Interface contacts:
Residue T613 in protein 2 interacts with residue G587 in protein 1 (closest heavy-atom distance 3.1 Å).
Residue K476 in protein 2 interacts with residue A708 in protein 1 (closest heavy-atom distance 3.3 Å).
Residue I381 in protein 2 interacts with residue A601 in protein 1 (closest heavy-atom distance 3.5 Å).
Residue P577 in protein 2 interacts with residue R588 in protein 1 (closest heavy-atom distance 3.9 Å).
Residue Q365 in protein 2 is in contact with residue M645 in protein 1 (closest heavy-atom distance 3.6 Å).
Residue N576 in protein 2 is in contact with residue Y863 in protein 1 (closest heavy-atom distance 3.4 Å).
Residue A601 in protein 2 interacts with residue A615 in protein 1 (closest heavy-atom distance 3.5 Å).
Residue G586 in protein 2 is in contact with residue L612 in protein 1 (closest heavy-atom distance 3.8 Å).
Residue G402 in protein 2 is in contact with residue N639 in protein 1 (closest heavy-atom distance 3.1 Å).
Residue N372 in protein 2 is in contact with residue S662 in protein 1 (closest heavy-atom distance 3.4 Å).
Residue L382 in protein 2 is in contact with residue A601 in protein 1 (closest heavy-atom distance 3.7 Å).
Residue L612 in protein 2 is in contact with residue T584 in protein 1 (closest heavy-atom distance 3.5 Å).
Residue N383 in protein 2 contacts residue T634 in protein 1 (closest heavy-atom distance 3.0 Å).
Residue Q579 in protein 2 interacts with residue Q589 in protein 1 (closest heavy-atom distance 2.9 Å).
Residue I381 in protein 2 contacts residue D602 in protein 1 (closest heavy-atom distance 3.4 Å).
Residue F400 in protein 2 is in contact with residue T637 in protein 1 (closest heavy-atom distance 3.9 Å).
Residue N576 in protein 2 interacts with residue R588 in protein 1 (closest heavy-atom distance 3.7 Å).
Residue N384 in protein 2 interacts with residue N865 in protein 1 (closest heavy-atom distance 3.6 Å).
Residue Q579 in protein 2 interacts with residue G587 in protein 1 (closest heavy-atom distance 3.6 Å).
Residue N380 in protein 2 is in contact with residue G603 in protein 1 (closest heavy-atom distance 3.9 Å).
Residue Q599 in protein 2 is in contact with residue N576 in protein 1 (closest heavy-atom distance 3.8 Å).
Residue T582 in protein 2 contacts residue T582 in protein 1 (closest heavy-atom distance 3.4 Å).
Residue N380 in protein 2 is in contact with residue Y605 in protein 1 (closest heavy-atom distance 2.6 Å).
Residue S405 in protein 2 interacts with residue N641 in protein 1 (closest heavy-atom distance 3.4 Å).
Residue Q375 in protein 2 is in contact with residue R553 in protein 1 (closest heavy-atom distance 3.6 Å).
Residue K476 in protein 2 is in contact with residue K707 in protein 1 (closest heavy-atom distance 3.2 Å).
Residue Q579 in protein 2 is in contact with residue R588 in protein 1 (closest heavy-atom distance 3.6 Å).
Residue N576 in protein 2 contacts residue G587 in protein 1 (closest heavy-atom distance 3.5 Å).
Residue G586 in protein 2 contacts residue T613 in protein 1 (closest heavy-atom distance 2.4 Å).
Residue Q375 in protein 2 contacts residue Y630 in protein 1 (closest heavy-atom distance 3.4 Å).
Residue T613 in protein 2 is in contact with residue G586 in protein 1 (closest heavy-atom distance 2.9 Å).
Residue N576 in protein 2 is in contact with residue Q599 in protein 1 (closest heavy-atom distance 3.4 Å).
Residue Q375 in protein 2 is in contact with residue G665 in protein 1 (closest heavy-atom distance 3.2 Å).
Residue G587 in protein 2 is in contact with residue Q579 in protein 1 (closest heavy-atom distance 3.5 Å).
Residue Q589 in protein 2 interacts with residue Q579 in protein 1 (closest heavy-atom distance 2.8 Å).
Residue G587 in protein 2 interacts with residue N576 in protein 1 (closest heavy-atom distance 3.4 Å).
Residue T478 in protein 2 is in contact with residue A708 in protein 1 (closest heavy-atom distance 3.9 Å).
Residue F400 in protein 2 contacts residue S662 in protein 1 (closest heavy-atom distance 3.9 Å).
Residue P577 in protein 2 contacts residue Y863 in protein 1 (closest heavy-atom distance 3.7 Å).
Residue G373 in protein 2 is in contact with residue G664 in protein 1 (closest heavy-atom distance 3.4 Å).
Residue T582 in protein 2 interacts with residue Q589 in protein 1 (closest heavy-atom distance 3.9 Å).
Residue A615 in protein 2 contacts residue A601 in protein 1 (closest heavy-atom distance 3.8 Å).
Residue V475 in protein 2 contacts residue S710 in protein 1 (closest heavy-atom distance 3.7 Å).
Residue R588 in protein 2 interacts with residue L612 in protein 1 (closest heavy-atom distance 3.9 Å).
Residue V475 in protein 2 is in contact with residue D709 in protein 1 (closest heavy-atom distance 3.8 Å).
Residue L382 in protein 2 contacts residue Y863 in protein 1 (closest heavy-atom distance 3.2 Å).
Residue R588 in protein 2 interacts with residue P577 in protein 1 (closest heavy-atom distance 3.9 Å).
Residue G587 in protein 2 contacts residue L612 in protein 1 (closest heavy-atom distance 3.4 Å).
Residue G587 in protein 2 interacts with residue T613 in protein 1 (closest heavy-atom distance 3.5 Å).
Residue Q375 in protein 2 contacts residue G664 in protein 1 (closest heavy-atom distance 3.7 Å).
Residue K476 in protein 2 is in contact with residue D704 in protein 1 (closest heavy-atom distance 3.6 Å).
Residue R588 in protein 2 contacts residue N576 in protein 1 (closest heavy-atom distance 3.8 Å).
Residue V475 in protein 2 contacts residue A708 in protein 1 (closest heavy-atom distance 3.4 Å).
Residue N384 in protein 2 contacts residue Y863 in protein 1 (closest heavy-atom distance 3.2 Å).
Residue S479 in protein 2 is in contact with residue D660 in protein 1 (closest heavy-atom distance 3.7 Å).
Residue N380 in protein 2 is in contact with residue D602 in protein 1 (closest heavy-atom distance 3.4 Å).
Residue R588 in protein 2 contacts residue Q579 in protein 1 (closest heavy-atom distance 3.1 Å).
Residue T478 in protein 2 interacts with residue S662 in protein 1 (closest heavy-atom distance 3.5 Å).
Residue A477 in protein 2 interacts with residue A708 in protein 1 (closest heavy-atom distance 3.6 Å).
Residue N384 in protein 2 is in contact with residue V864 in protein 1 (closest heavy-atom distance 3.6 Å).

The following describes two proteins that form a bound complex.

Sequence of protein 2:
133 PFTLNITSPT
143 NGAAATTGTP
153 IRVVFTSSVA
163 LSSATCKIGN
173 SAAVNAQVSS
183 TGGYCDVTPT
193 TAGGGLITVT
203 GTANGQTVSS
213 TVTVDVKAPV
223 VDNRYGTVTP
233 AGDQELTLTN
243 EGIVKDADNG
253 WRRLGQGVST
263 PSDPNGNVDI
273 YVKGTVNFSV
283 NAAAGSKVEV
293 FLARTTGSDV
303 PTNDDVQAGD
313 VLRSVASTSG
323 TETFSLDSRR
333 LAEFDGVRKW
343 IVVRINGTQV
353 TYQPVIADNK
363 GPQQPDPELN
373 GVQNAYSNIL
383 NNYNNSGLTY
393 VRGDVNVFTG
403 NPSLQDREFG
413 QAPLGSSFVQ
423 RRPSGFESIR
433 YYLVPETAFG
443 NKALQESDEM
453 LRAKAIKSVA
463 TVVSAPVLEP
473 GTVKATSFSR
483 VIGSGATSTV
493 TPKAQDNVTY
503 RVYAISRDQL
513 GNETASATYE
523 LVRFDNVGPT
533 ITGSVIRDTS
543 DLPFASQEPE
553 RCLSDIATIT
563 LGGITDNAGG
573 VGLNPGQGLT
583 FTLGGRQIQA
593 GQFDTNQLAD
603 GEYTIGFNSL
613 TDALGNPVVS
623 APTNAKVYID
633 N

Sequence of protein 1:
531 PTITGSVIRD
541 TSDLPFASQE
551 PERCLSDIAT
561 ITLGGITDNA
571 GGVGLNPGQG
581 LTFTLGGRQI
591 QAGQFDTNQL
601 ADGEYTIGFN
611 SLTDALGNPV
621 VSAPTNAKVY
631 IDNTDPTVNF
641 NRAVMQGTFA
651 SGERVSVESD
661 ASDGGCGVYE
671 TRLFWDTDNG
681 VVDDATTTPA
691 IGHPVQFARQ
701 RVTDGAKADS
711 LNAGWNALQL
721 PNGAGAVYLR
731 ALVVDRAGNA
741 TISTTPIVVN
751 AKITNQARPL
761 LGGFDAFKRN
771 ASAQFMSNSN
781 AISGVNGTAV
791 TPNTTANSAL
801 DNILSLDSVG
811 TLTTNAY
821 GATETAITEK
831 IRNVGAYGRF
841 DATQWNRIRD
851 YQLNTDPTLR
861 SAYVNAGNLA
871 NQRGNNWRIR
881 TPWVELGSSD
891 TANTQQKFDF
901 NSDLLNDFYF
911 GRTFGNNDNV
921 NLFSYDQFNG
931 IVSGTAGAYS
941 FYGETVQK